Sequence of the first protein:
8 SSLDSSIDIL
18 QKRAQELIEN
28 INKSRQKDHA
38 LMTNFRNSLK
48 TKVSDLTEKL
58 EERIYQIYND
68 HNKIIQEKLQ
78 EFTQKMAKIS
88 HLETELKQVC

This data describes a binding interaction between two proteins.

Sequence of the second protein:
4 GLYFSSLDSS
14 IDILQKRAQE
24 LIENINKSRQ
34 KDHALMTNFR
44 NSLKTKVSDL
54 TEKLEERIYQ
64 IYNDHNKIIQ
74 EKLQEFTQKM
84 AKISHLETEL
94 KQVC

Interface contacts:
Residue L17 in the second protein is in contact with residue M83 in the first protein (closest heavy-atom distance 4.0 Å).
Residue M83 in the second protein contacts residue L17 in the first protein (closest heavy-atom distance 3.8 Å).
Residue D11 in the second protein contacts residue K94 in the first protein (closest heavy-atom distance 3.1 Å).
Residue I14 in the second protein is in contact with residue E90 in the first protein (closest heavy-atom distance 3.3 Å).
Residue F7 in the second protein interacts with residue C97 in the first protein (closest heavy-atom distance 4.2 Å).
Residue I86 in the second protein interacts with residue I14 in the first protein (closest heavy-atom distance 3.7 Å).
Residue M39 in the second protein interacts with residue Y65 in the first protein (closest heavy-atom distance 4.7 Å).
Residue I72 in the second protein is in contact with residue I28 in the first protein (closest heavy-atom distance 3.7 Å).
Residue M83 in the second protein interacts with residue I14 in the first protein (closest heavy-atom distance 3.6 Å).
Residue I14 in the second protein contacts residue M83 in the first protein (closest heavy-atom distance 3.8 Å).
Residue R32 in the second protein interacts with residue N69 in the first protein (closest heavy-atom distance 3.2 Å).
Residue A21 in the second protein is in contact with residue F79 in the first protein (closest heavy-atom distance 4.0 Å).
Residue N69 in the second protein contacts residue I28 in the first protein (closest heavy-atom distance 4.9 Å).
Residue E58 in the second protein interacts with residue R43 in the first protein (closest heavy-atom distance 3.0 Å).
Residue E90 in the second protein is in contact with residue I14 in the first protein (closest heavy-atom distance 3.2 Å).
Residue M83 in the second protein interacts with residue Q18 in the first protein (closest heavy-atom distance 3.9 Å).
Residue R32 in the second protein contacts residue Y65 in the first protein (closest heavy-atom distance 4.9 Å).
Residue Y65 in the second protein contacts residue D35 in the first protein (closest heavy-atom distance 3.0 Å).
Residue I14 in the second protein contacts residue I86 in the first protein (closest heavy-atom distance 3.7 Å).
Residue L76 in the second protein interacts with residue I25 in the first protein (closest heavy-atom distance 3.9 Å).
Residue S87 in the second protein contacts residue Q18 in the first protein (closest heavy-atom distance 4.7 Å).
Residue R43 in the second protein is in contact with residue E58 in the first protein (closest heavy-atom distance 4.3 Å).
Residue R32 in the second protein is in contact with residue I72 in the first protein (closest heavy-atom distance 3.7 Å).
Residue F79 in the second protein interacts with residue L17 in the first protein (closest heavy-atom distance 3.8 Å).
Residue E90 in the second protein is in contact with residue D11 in the first protein (closest heavy-atom distance 2.9 Å).
Residue F79 in the second protein is in contact with residue A21 in the first protein (closest heavy-atom distance 3.6 Å).
Residue L10 in the second protein is in contact with residue E90 in the first protein (closest heavy-atom distance 3.6 Å).
Residue F7 in the second protein interacts with residue E90 in the first protein (closest heavy-atom distance 3.3 Å).
Residue S87 in the second protein is in contact with residue I14 in the first protein (closest heavy-atom distance 4.7 Å).
Residue R32 in the second protein is in contact with residue H68 in the first protein (closest heavy-atom distance 4.6 Å).
Residue I14 in the second protein is in contact with residue S87 in the first protein (closest heavy-atom distance 4.8 Å).
Residue R43 in the second protein contacts residue I61 in the first protein (closest heavy-atom distance 4.0 Å).
Residue I25 in the second protein interacts with residue L76 in the first protein (closest heavy-atom distance 4.2 Å).
Residue L17 in the second protein interacts with residue F79 in the first protein (closest heavy-atom distance 4.5 Å).
Residue M39 in the second protein contacts residue I61 in the first protein (closest heavy-atom distance 3.6 Å).
Residue D11 in the second protein is in contact with residue E90 in the first protein (closest heavy-atom distance 2.8 Å).
Residue I61 in the second protein contacts residue M39 in the first protein (closest heavy-atom distance 3.9 Å).
Residue N69 in the second protein is in contact with residue R32 in the first protein (closest heavy-atom distance 3.6 Å).
Residue D35 in the second protein interacts with residue Y65 in the first protein (closest heavy-atom distance 4.3 Å).
Residue F7 in the second protein interacts with residue L93 in the first protein (closest heavy-atom distance 3.3 Å).
Residue K94 in the second protein contacts residue D11 in the first protein (closest heavy-atom distance 4.0 Å).
Residue F7 in the second protein interacts with residue K94 in the first protein (closest heavy-atom distance 3.5 Å).
Residue E90 in the second protein interacts with residue L10 in the first protein (closest heavy-atom distance 3.3 Å).